The following describes two proteins that form a bound complex.

Sequence of protein 2:
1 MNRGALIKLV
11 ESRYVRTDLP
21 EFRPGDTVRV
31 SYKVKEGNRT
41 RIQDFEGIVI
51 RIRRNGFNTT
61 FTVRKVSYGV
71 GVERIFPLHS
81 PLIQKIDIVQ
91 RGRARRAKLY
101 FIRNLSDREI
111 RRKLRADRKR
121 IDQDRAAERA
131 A

Contacts between the two chains:
Residue I75 in protein 2 interacts with residue R78 in protein 1 (closest heavy-atom distance 4.2 Å).
Residue V70 in protein 2 is in contact with residue P101 in protein 1 (closest heavy-atom distance 3.7 Å).
Residue S67 in protein 2 is in contact with residue P101 in protein 1 (closest heavy-atom distance 3.2 Å).
Residue V70 in protein 2 contacts residue D81 in protein 1 (closest heavy-atom distance 3.5 Å).
Residue R74 in protein 2 contacts residue S75 in protein 1 (closest heavy-atom distance 3.0 Å).
Residue R64 in protein 2 is in contact with residue D80 in protein 1 (closest heavy-atom distance 2.6 Å).
Residue R103 in protein 2 is in contact with residue R78 in protein 1 (closest heavy-atom distance 4.1 Å).
Residue P77 in protein 2 contacts residue G74 in protein 1 (closest heavy-atom distance 3.6 Å).
Residue R74 in protein 2 is in contact with residue I77 in protein 1 (closest heavy-atom distance 3.6 Å).
Residue Q43 in protein 2 is in contact with residue V121 in protein 1 (closest heavy-atom distance 2.7 Å).
Residue I75 in protein 2 contacts residue I77 in protein 1 (closest heavy-atom distance 4.9 Å).
Residue R74 in protein 2 interacts with residue A76 in protein 1 (closest heavy-atom distance 3.2 Å).
Residue R74 in protein 2 contacts residue D73 in protein 1 (closest heavy-atom distance 4.8 Å).
Residue Y32 in protein 2 interacts with residue S75 in protein 1 (closest heavy-atom distance 3.5 Å).
Residue P77 in protein 2 interacts with residue S75 in protein 1 (closest heavy-atom distance 4.3 Å).
Residue L82 in protein 2 is in contact with residue D73 in protein 1 (closest heavy-atom distance 3.8 Å).
Residue V72 in protein 2 is in contact with residue P101 in protein 1 (closest heavy-atom distance 4.0 Å).
Residue P77 in protein 2 contacts residue D73 in protein 1 (closest heavy-atom distance 4.5 Å).
Residue E36 in protein 2 contacts residue R107 in protein 1 (closest heavy-atom distance 3.4 Å).
Residue Y68 in protein 2 is in contact with residue P119 in protein 1 (closest heavy-atom distance 3.4 Å).
Residue V72 in protein 2 is in contact with residue R78 in protein 1 (closest heavy-atom distance 3.3 Å).
Residue Y32 in protein 2 interacts with residue D73 in protein 1 (closest heavy-atom distance 2.4 Å).
Residue E73 in protein 2 is in contact with residue A76 in protein 1 (closest heavy-atom distance 4.4 Å).
Residue E73 in protein 2 contacts residue I77 in protein 1 (closest heavy-atom distance 3.5 Å).
Residue Q43 in protein 2 is in contact with residue L122 in protein 1 (closest heavy-atom distance 3.9 Å).
Residue E73 in protein 2 is in contact with residue R78 in protein 1 (closest heavy-atom distance 2.5 Å).
Residue G71 in protein 2 is in contact with residue R78 in protein 1 (closest heavy-atom distance 3.9 Å).
Residue G71 in protein 2 contacts residue F79 in protein 1 (closest heavy-atom distance 3.2 Å).
Residue V34 in protein 2 is in contact with residue R104 in protein 1 (closest heavy-atom distance 3.2 Å).
Residue V70 in protein 2 interacts with residue G100 in protein 1 (closest heavy-atom distance 4.0 Å).
Residue S67 in protein 2 interacts with residue L122 in protein 1 (closest heavy-atom distance 4.3 Å).
Residue Y68 in protein 2 contacts residue G100 in protein 1 (closest heavy-atom distance 3.8 Å).
Residue T62 in protein 2 contacts residue R78 in protein 1 (closest heavy-atom distance 4.1 Å).
Residue R41 in protein 2 is in contact with residue R104 in protein 1 (closest heavy-atom distance 4.5 Å).
Residue S67 in protein 2 is in contact with residue E120 in protein 1 (closest heavy-atom distance 2.5 Å).
Residue Y68 in protein 2 contacts residue E120 in protein 1 (closest heavy-atom distance 3.5 Å).
Residue G37 in protein 2 interacts with residue R107 in protein 1 (closest heavy-atom distance 4.8 Å).
Residue I75 in protein 2 interacts with residue S75 in protein 1 (closest heavy-atom distance 3.2 Å).
Residue V72 in protein 2 contacts residue L122 in protein 1 (closest heavy-atom distance 3.6 Å).
Residue V70 in protein 2 contacts residue R64 in protein 1 (closest heavy-atom distance 4.0 Å).
Residue V72 in protein 2 interacts with residue D80 in protein 1 (closest heavy-atom distance 4.7 Å).
Residue V72 in protein 2 interacts with residue I77 in protein 1 (closest heavy-atom distance 4.0 Å).
Residue E36 in protein 2 interacts with residue V121 in protein 1 (closest heavy-atom distance 4.7 Å).
Residue G71 in protein 2 is in contact with residue D80 in protein 1 (closest heavy-atom distance 2.9 Å).
Residue S67 in protein 2 interacts with residue G100 in protein 1 (closest heavy-atom distance 4.5 Å).
Residue E36 in protein 2 interacts with residue R104 in protein 1 (closest heavy-atom distance 2.6 Å).
Residue V70 in protein 2 contacts residue D80 in protein 1 (closest heavy-atom distance 4.3 Å).
Residue Y68 in protein 2 interacts with residue P101 in protein 1 (closest heavy-atom distance 4.8 Å).
Residue Q43 in protein 2 interacts with residue R104 in protein 1 (closest heavy-atom distance 3.0 Å).
Residue I75 in protein 2 is in contact with residue A76 in protein 1 (closest heavy-atom distance 2.9 Å).
Residue R74 in protein 2 is in contact with residue R71 in protein 1 (closest heavy-atom distance 3.1 Å).
Residue S80 in protein 2 is in contact with residue D73 in protein 1 (closest heavy-atom distance 4.2 Å).
Residue K35 in protein 2 contacts residue R104 in protein 1 (closest heavy-atom distance 3.6 Å).
Residue V70 in protein 2 contacts residue F79 in protein 1 (closest heavy-atom distance 4.6 Å).
Residue K65 in protein 2 is in contact with residue L122 in protein 1 (closest heavy-atom distance 3.7 Å).
Residue F76 in protein 2 is in contact with residue S75 in protein 1 (closest heavy-atom distance 4.7 Å).
Residue F45 in protein 2 interacts with residue L122 in protein 1 (closest heavy-atom distance 4.3 Å).
Residue V72 in protein 2 interacts with residue F79 in protein 1 (closest heavy-atom distance 3.5 Å).
Residue R41 in protein 2 interacts with residue V121 in protein 1 (closest heavy-atom distance 4.7 Å).
Residue K65 in protein 2 is in contact with residue E120 in protein 1 (closest heavy-atom distance 3.3 Å).

Sequence of protein 1:
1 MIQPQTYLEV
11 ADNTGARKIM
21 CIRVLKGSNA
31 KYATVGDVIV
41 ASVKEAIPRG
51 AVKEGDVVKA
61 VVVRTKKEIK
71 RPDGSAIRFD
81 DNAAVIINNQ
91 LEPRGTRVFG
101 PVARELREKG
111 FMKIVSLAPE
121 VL